Sequence of protein 2:
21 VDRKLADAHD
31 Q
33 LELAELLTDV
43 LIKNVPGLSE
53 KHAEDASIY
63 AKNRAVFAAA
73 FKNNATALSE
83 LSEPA

These two protein chains interact to form a complex.

Sequence of protein 1:
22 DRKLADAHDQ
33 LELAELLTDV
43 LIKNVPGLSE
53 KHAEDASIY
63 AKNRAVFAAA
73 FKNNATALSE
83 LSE

Residue-level contacts at the interface:
Residue L35 in protein 2 contacts residue A72 in protein 1 (closest heavy-atom distance 4.1 Å).
Residue F73 in protein 2 interacts with residue R66 in protein 1 (closest heavy-atom distance 2.8 Å).
Residue R66 in protein 2 is in contact with residue K74 in protein 1 (closest heavy-atom distance 3.6 Å).
Residue F73 in protein 2 contacts residue F73 in protein 1 (closest heavy-atom distance 3.8 Å).
Residue V47 in protein 2 contacts residue A58 in protein 1 (closest heavy-atom distance 4.0 Å).
Residue R66 in protein 2 contacts residue A72 in protein 1 (closest heavy-atom distance 3.0 Å).
Residue F73 in protein 2 contacts residue L35 in protein 1 (closest heavy-atom distance 4.2 Å).
Residue A77 in protein 2 contacts residue L35 in protein 1 (closest heavy-atom distance 3.7 Å).
Residue L38 in protein 2 interacts with residue L80 in protein 1 (closest heavy-atom distance 3.8 Å).
Residue G49 in protein 2 interacts with residue H54 in protein 1 (closest heavy-atom distance 3.2 Å).
Residue A77 in protein 2 interacts with residue L38 in protein 1 (closest heavy-atom distance 3.2 Å).
Residue A70 in protein 2 is in contact with residue F73 in protein 1 (closest heavy-atom distance 3.6 Å).
Residue F69 in protein 2 is in contact with residue V42 in protein 1 (closest heavy-atom distance 3.8 Å).
Residue L35 in protein 2 is in contact with residue F73 in protein 1 (closest heavy-atom distance 4.0 Å).
Residue N46 in protein 2 is in contact with residue Y61 in protein 1 (closest heavy-atom distance 3.2 Å).
Residue A58 in protein 2 is in contact with residue V47 in protein 1 (closest heavy-atom distance 3.6 Å).
Residue Y61 in protein 2 interacts with residue N46 in protein 1 (closest heavy-atom distance 3.2 Å).
Residue R66 in protein 2 is in contact with residue F73 in protein 1 (closest heavy-atom distance 2.8 Å).
Residue K74 in protein 2 is in contact with residue A70 in protein 1 (closest heavy-atom distance 3.8 Å).
Residue L39 in protein 2 is in contact with residue F69 in protein 1 (closest heavy-atom distance 3.8 Å).
Residue A72 in protein 2 is in contact with residue R66 in protein 1 (closest heavy-atom distance 2.6 Å).
Residue V42 in protein 2 interacts with residue L80 in protein 1 (closest heavy-atom distance 4.1 Å).
Residue N75 in protein 2 interacts with residue R66 in protein 1 (closest heavy-atom distance 3.1 Å).
Residue L80 in protein 2 contacts residue L39 in protein 1 (closest heavy-atom distance 4.0 Å).
Residue N75 in protein 2 is in contact with residue Q31 in protein 1 (closest heavy-atom distance 3.8 Å).
Residue V42 in protein 2 contacts residue L83 in protein 1 (closest heavy-atom distance 3.9 Å).
Residue R66 in protein 2 contacts residue N75 in protein 1 (closest heavy-atom distance 3.5 Å).
Residue K74 in protein 2 is in contact with residue R66 in protein 1 (closest heavy-atom distance 4.2 Å).
Residue H54 in protein 2 interacts with residue P48 in protein 1 (closest heavy-atom distance 3.5 Å).
Residue F69 in protein 2 contacts residue F73 in protein 1 (closest heavy-atom distance 3.9 Å).
Residue F69 in protein 2 contacts residue L39 in protein 1 (closest heavy-atom distance 3.8 Å).
Residue H54 in protein 2 is in contact with residue L50 in protein 1 (closest heavy-atom distance 3.6 Å).
Residue F73 in protein 2 is in contact with residue F69 in protein 1 (closest heavy-atom distance 3.6 Å).
Residue A70 in protein 2 interacts with residue K74 in protein 1 (closest heavy-atom distance 3.6 Å).
Residue L80 in protein 2 is in contact with residue V42 in protein 1 (closest heavy-atom distance 4.2 Å).
Residue F73 in protein 2 interacts with residue A70 in protein 1 (closest heavy-atom distance 3.8 Å).
Residue F73 in protein 2 interacts with residue L39 in protein 1 (closest heavy-atom distance 3.6 Å).
Residue L83 in protein 2 is in contact with residue V42 in protein 1 (closest heavy-atom distance 4.0 Å).
Residue L50 in protein 2 interacts with residue L50 in protein 1 (closest heavy-atom distance 3.7 Å).
Residue L39 in protein 2 interacts with residue L80 in protein 1 (closest heavy-atom distance 3.8 Å).
Residue P86 in protein 2 is in contact with residue K45 in protein 1 (closest heavy-atom distance 3.6 Å).
Residue E34 in protein 2 interacts with residue T78 in protein 1 (closest heavy-atom distance 4.2 Å).
Residue Y61 in protein 2 contacts residue V42 in protein 1 (closest heavy-atom distance 4.1 Å).
Residue R66 in protein 2 interacts with residue N76 in protein 1 (closest heavy-atom distance 3.8 Å).
Residue H54 in protein 2 is in contact with residue G49 in protein 1 (closest heavy-atom distance 3.3 Å).
Residue A58 in protein 2 is in contact with residue L43 in protein 1 (closest heavy-atom distance 4.2 Å).
Residue F73 in protein 2 interacts with residue A63 in protein 1 (closest heavy-atom distance 4.2 Å).
Residue E85 in protein 2 contacts residue K45 in protein 1 (closest heavy-atom distance 3.3 Å).
Residue T78 in protein 2 contacts residue L38 in protein 1 (closest heavy-atom distance 4.1 Å).
Residue P86 in protein 2 is in contact with residue N46 in protein 1 (closest heavy-atom distance 3.2 Å).
Residue V47 in protein 2 contacts residue D57 in protein 1 (closest heavy-atom distance 3.6 Å).
Residue L35 in protein 2 is in contact with residue A77 in protein 1 (closest heavy-atom distance 3.7 Å).
Residue V42 in protein 2 interacts with residue F69 in protein 1 (closest heavy-atom distance 4.0 Å).
Residue L80 in protein 2 interacts with residue L38 in protein 1 (closest heavy-atom distance 3.7 Å).
Residue L38 in protein 2 interacts with residue A77 in protein 1 (closest heavy-atom distance 3.2 Å).
Residue H54 in protein 2 contacts residue V47 in protein 1 (closest heavy-atom distance 3.8 Å).
Residue K74 in protein 2 interacts with residue K74 in protein 1 (closest heavy-atom distance 3.5 Å).
Residue D57 in protein 2 interacts with residue V47 in protein 1 (closest heavy-atom distance 3.3 Å).
Residue L39 in protein 2 interacts with residue F73 in protein 1 (closest heavy-atom distance 4.1 Å).
Residue N46 in protein 2 contacts residue E85 in protein 1 (closest heavy-atom distance 4.2 Å).